These two protein chains interact to form a complex.

Sequence of protein 1:
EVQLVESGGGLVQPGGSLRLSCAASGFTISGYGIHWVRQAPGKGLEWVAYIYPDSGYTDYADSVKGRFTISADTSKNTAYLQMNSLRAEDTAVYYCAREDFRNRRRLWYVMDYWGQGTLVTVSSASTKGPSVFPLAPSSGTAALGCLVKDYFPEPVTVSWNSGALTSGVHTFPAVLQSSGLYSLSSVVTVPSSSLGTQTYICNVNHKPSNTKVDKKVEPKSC

Interface contacts:
Residue H53 in protein 2 interacts with residue W108 in protein 1 (closest heavy-atom distance 3.4 Å).
Residue P52 in protein 2 is in contact with residue S55 in protein 1 (closest heavy-atom distance 3.8 Å).
Residue F54 in protein 2 is in contact with residue W108 in protein 1 (closest heavy-atom distance 3.6 Å).
Residue Y23 in protein 2 is in contact with residue W108 in protein 1 (closest heavy-atom distance 4.1 Å).
Residue P52 in protein 2 interacts with residue F101 in protein 1 (closest heavy-atom distance 3.5 Å).
Residue K58 in protein 2 interacts with residue N103 in protein 1 (closest heavy-atom distance 5.0 Å).
Residue H53 in protein 2 is in contact with residue Y109 in protein 1 (closest heavy-atom distance 2.8 Å).
Residue A111 in protein 2 is in contact with residue W108 in protein 1 (closest heavy-atom distance 3.4 Å).
Residue F50 in protein 2 interacts with residue Y57 in protein 1 (closest heavy-atom distance 3.6 Å).
Residue Y23 in protein 2 is in contact with residue Y109 in protein 1 (closest heavy-atom distance 4.8 Å).
Residue S114 in protein 2 contacts residue Y57 in protein 1 (closest heavy-atom distance 5.0 Å).
Residue E55 in protein 2 is in contact with residue R105 in protein 1 (closest heavy-atom distance 3.3 Å).
Residue H53 in protein 2 contacts residue E99 in protein 1 (closest heavy-atom distance 2.9 Å).
Residue Y17 in protein 2 contacts residue Y57 in protein 1 (closest heavy-atom distance 4.6 Å).
Residue P52 in protein 2 is in contact with residue Y57 in protein 1 (closest heavy-atom distance 3.7 Å).
Residue E55 in protein 2 is in contact with residue W108 in protein 1 (closest heavy-atom distance 4.3 Å).
Residue H53 in protein 2 is in contact with residue F101 in protein 1 (closest heavy-atom distance 4.0 Å).
Residue N51 in protein 2 contacts residue Y50 in protein 1 (closest heavy-atom distance 4.9 Å).
Residue N51 in protein 2 interacts with residue Y57 in protein 1 (closest heavy-atom distance 3.1 Å).
Residue N49 in protein 2 contacts residue Y57 in protein 1 (closest heavy-atom distance 4.9 Å).
Residue N85 in protein 2 contacts residue N103 in protein 1 (closest heavy-atom distance 2.9 Å).
Residue A111 in protein 2 contacts residue R105 in protein 1 (closest heavy-atom distance 3.9 Å).
Residue P52 in protein 2 interacts with residue Y52 in protein 1 (closest heavy-atom distance 3.8 Å).
Residue N51 in protein 2 contacts residue Y109 in protein 1 (closest heavy-atom distance 3.7 Å).
Residue H53 in protein 2 contacts residue Y52 in protein 1 (closest heavy-atom distance 3.0 Å).
Residue P24 in protein 2 is in contact with residue W108 in protein 1 (closest heavy-atom distance 4.7 Å).
Residue P24 in protein 2 interacts with residue R105 in protein 1 (closest heavy-atom distance 3.9 Å).

Sequence of protein 2:
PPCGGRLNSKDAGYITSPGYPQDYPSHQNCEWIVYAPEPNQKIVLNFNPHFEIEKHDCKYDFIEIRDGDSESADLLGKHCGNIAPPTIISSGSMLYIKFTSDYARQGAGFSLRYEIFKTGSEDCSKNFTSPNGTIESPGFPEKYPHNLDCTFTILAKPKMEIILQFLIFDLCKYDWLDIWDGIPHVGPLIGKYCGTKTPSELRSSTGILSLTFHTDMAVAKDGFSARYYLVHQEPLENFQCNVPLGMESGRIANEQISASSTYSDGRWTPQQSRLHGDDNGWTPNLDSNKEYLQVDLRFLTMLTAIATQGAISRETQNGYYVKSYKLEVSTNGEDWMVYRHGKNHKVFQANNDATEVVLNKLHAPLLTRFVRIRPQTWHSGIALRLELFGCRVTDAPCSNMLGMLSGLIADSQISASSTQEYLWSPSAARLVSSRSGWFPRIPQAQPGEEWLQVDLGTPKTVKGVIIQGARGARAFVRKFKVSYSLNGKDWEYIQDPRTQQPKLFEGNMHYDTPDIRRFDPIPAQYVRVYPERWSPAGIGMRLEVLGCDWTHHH